Interface contacts:
Residue N211 in chain A is in contact with residue H39 in chain B (closest heavy-atom distance 3.8 Å).
Residue R122 in chain A is in contact with residue R52 in chain B (closest heavy-atom distance 3.8 Å).
Residue T190 in chain A interacts with residue K37 in chain B (closest heavy-atom distance 5.0 Å).
Residue E207 in chain A is in contact with residue H39 in chain B (closest heavy-atom distance 2.8 Å).
Residue A102 in chain A is in contact with residue R52 in chain B (closest heavy-atom distance 3.2 Å).
Residue E207 in chain A is in contact with residue Y41 in chain B (closest heavy-atom distance 4.0 Å).
Residue D103 in chain A is in contact with residue R52 in chain B (closest heavy-atom distance 3.4 Å).
Residue D103 in chain A is in contact with residue K56 in chain B (closest heavy-atom distance 2.9 Å).
Residue D191 in chain A contacts residue K37 in chain B (closest heavy-atom distance 3.6 Å).
Residue I210 in chain A contacts residue H39 in chain B (closest heavy-atom distance 3.5 Å).
Residue E189 in chain A interacts with residue K37 in chain B (closest heavy-atom distance 5.0 Å).
Residue K214 in chain A contacts residue K37 in chain B (closest heavy-atom distance 4.9 Å).
Residue K214 in chain A contacts residue H39 in chain B (closest heavy-atom distance 4.8 Å).
Residue D103 in chain A is in contact with residue R53 in chain B (closest heavy-atom distance 4.7 Å).

Sequence of chain A:
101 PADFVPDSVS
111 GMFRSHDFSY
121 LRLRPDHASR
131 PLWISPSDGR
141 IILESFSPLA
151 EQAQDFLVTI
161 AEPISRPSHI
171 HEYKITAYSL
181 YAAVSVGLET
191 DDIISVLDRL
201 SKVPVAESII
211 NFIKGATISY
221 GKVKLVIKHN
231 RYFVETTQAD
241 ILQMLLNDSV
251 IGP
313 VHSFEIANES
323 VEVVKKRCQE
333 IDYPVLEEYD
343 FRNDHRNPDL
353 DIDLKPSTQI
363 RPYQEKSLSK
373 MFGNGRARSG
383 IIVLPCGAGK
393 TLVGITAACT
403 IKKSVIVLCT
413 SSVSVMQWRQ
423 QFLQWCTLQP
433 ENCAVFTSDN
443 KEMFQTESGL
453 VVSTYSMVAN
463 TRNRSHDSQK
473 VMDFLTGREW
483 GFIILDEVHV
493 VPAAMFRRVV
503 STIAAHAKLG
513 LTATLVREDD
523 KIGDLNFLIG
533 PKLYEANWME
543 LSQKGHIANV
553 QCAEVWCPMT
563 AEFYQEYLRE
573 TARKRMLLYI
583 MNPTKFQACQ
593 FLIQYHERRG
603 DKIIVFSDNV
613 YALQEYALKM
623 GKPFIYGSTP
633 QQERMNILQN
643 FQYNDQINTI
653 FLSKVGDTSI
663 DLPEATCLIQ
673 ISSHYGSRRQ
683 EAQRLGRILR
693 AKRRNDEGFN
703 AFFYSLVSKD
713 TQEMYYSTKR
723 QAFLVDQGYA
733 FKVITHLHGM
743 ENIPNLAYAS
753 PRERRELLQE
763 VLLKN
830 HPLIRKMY

This data describes a binding interaction between two proteins.

Sequence of chain B:
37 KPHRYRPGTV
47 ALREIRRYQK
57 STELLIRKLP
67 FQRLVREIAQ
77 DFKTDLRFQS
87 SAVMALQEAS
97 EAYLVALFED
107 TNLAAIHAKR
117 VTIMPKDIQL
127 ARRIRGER